Sequence of the second protein:
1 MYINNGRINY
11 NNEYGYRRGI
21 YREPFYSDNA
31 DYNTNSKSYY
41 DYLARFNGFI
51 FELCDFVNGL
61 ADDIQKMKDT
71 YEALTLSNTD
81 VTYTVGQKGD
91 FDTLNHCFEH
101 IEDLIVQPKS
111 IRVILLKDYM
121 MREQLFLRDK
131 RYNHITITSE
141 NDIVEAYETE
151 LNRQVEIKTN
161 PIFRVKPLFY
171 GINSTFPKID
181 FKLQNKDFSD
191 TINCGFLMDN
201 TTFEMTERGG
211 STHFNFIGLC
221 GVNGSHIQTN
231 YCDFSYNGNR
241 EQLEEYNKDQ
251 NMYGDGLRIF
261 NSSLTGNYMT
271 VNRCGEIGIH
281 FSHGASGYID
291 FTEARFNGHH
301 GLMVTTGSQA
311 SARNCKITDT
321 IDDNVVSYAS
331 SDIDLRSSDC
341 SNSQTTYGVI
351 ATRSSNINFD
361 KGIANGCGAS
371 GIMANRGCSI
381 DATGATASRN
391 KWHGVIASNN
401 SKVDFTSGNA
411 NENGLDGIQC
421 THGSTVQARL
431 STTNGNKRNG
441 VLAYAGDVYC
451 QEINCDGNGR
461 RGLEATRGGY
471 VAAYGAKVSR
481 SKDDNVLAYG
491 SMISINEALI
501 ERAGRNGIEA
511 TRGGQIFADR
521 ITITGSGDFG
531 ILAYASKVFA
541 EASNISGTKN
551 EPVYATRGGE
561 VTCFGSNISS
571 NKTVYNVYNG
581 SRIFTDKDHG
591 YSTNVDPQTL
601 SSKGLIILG

Sequence of the first protein:
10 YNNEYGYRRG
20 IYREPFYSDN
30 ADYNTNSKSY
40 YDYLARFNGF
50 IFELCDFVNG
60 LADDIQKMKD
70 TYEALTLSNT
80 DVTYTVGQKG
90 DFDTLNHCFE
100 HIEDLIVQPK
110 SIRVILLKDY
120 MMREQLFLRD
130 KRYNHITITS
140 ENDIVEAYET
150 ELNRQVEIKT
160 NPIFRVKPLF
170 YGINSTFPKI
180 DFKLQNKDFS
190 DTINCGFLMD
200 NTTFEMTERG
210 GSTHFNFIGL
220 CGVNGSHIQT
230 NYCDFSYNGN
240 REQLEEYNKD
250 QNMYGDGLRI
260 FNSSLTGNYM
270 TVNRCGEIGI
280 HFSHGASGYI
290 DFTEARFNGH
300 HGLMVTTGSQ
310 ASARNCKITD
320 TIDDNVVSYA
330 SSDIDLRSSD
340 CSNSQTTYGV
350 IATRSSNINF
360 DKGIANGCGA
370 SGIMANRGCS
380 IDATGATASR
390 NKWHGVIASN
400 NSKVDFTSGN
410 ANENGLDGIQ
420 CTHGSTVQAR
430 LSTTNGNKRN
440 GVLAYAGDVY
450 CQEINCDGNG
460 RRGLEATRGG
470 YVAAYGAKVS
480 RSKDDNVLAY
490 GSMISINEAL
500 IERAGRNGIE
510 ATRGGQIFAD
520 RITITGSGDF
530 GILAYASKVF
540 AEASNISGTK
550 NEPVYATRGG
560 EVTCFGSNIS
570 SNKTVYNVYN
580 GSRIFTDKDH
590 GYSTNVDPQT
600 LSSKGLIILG

These two protein chains interact to form a complex.

Residue-level contacts at the interface:
Residue R557 in the second protein contacts residue F564 in the first protein (closest heavy-atom distance 3.1 Å).
Residue A329 in the second protein is in contact with residue D334 in the first protein (closest heavy-atom distance 3.1 Å).
Residue N223 in the second protein interacts with residue T265 in the first protein (closest heavy-atom distance 3.1 Å).
Residue R467 in the second protein interacts with residue Q451 in the first protein (closest heavy-atom distance 2.5 Å).
Residue N223 in the second protein is in contact with residue Q228 in the first protein (closest heavy-atom distance 2.5 Å).
Residue N29 in the second protein interacts with residue R18 in the first protein (closest heavy-atom distance 2.9 Å).
Residue R467 in the second protein is in contact with residue Y474 in the first protein (closest heavy-atom distance 3.2 Å).
Residue G307 in the second protein is in contact with residue Q309 in the first protein (closest heavy-atom distance 3.0 Å).
Residue Y71 in the second protein is in contact with residue E72 in the first protein (closest heavy-atom distance 2.3 Å).
Residue R512 in the second protein is in contact with residue D519 in the first protein (closest heavy-atom distance 2.8 Å).
Residue N261 in the second protein interacts with residue L264 in the first protein (closest heavy-atom distance 3.2 Å).
Residue H422 in the second protein is in contact with residue Q427 in the first protein (closest heavy-atom distance 3.2 Å).
Residue N160 in the second protein is in contact with residue Y288 in the first protein (closest heavy-atom distance 3.1 Å).
Residue F46 in the second protein contacts residue N47 in the first protein (closest heavy-atom distance 3.3 Å).
Residue T306 in the second protein is in contact with residue R336 in the first protein (closest heavy-atom distance 3.1 Å).
Residue N400 in the second protein interacts with residue K402 in the first protein (closest heavy-atom distance 3.3 Å).
Residue A329 in the second protein contacts residue N358 in the first protein (closest heavy-atom distance 3.3 Å).
Residue N160 in the second protein interacts with residue N267 in the first protein (closest heavy-atom distance 3.0 Å).
Residue D31 in the second protein contacts residue R18 in the first protein (closest heavy-atom distance 2.8 Å).
Residue N200 in the second protein contacts residue E204 in the first protein (closest heavy-atom distance 3.2 Å).
Residue D447 in the second protein contacts residue Y449 in the first protein (closest heavy-atom distance 3.3 Å).
Residue N261 in the second protein contacts residue T265 in the first protein (closest heavy-atom distance 3.2 Å).
Residue L74 in the second protein interacts with residue Y71 in the first protein (closest heavy-atom distance 3.3 Å).
Residue D332 in the second protein is in contact with residue D332 in the first protein (closest heavy-atom distance 3.1 Å).
Residue T159 in the second protein interacts with residue Y288 in the first protein (closest heavy-atom distance 3.2 Å).
Residue G468 in the second protein interacts with residue Y470 in the first protein (closest heavy-atom distance 2.7 Å).
Residue Q515 in the second protein contacts residue Q515 in the first protein (closest heavy-atom distance 2.8 Å).
Residue N160 in the second protein interacts with residue D290 in the first protein (closest heavy-atom distance 2.2 Å).
Residue H422 in the second protein interacts with residue Q451 in the first protein (closest heavy-atom distance 3.3 Å).
Residue G224 in the second protein contacts residue H226 in the first protein (closest heavy-atom distance 2.9 Å).
Residue R376 in the second protein interacts with residue T383 in the first protein (closest heavy-atom distance 3.3 Å).
Residue R582 in the second protein is in contact with residue E560 in the first protein (closest heavy-atom distance 3.0 Å).
Residue N261 in the second protein is in contact with residue S263 in the first protein (closest heavy-atom distance 2.8 Å).
Residue N579 in the second protein is in contact with residue F564 in the first protein (closest heavy-atom distance 3.1 Å).
Residue H283 in the second protein interacts with residue R313 in the first protein (closest heavy-atom distance 3.3 Å).
Residue N400 in the second protein is in contact with residue T425 in the first protein (closest heavy-atom distance 2.9 Å).
Residue R376 in the second protein is in contact with residue D381 in the first protein (closest heavy-atom distance 2.8 Å).
Residue Q309 in the second protein contacts residue Q309 in the first protein (closest heavy-atom distance 2.8 Å).
Residue N261 in the second protein interacts with residue Y288 in the first protein (closest heavy-atom distance 3.3 Å).
Residue R131 in the second protein interacts with residue N133 in the first protein (closest heavy-atom distance 3.1 Å).
Residue N399 in the second protein is in contact with residue R429 in the first protein (closest heavy-atom distance 3.0 Å).
Residue H283 in the second protein interacts with residue Y288 in the first protein (closest heavy-atom distance 3.3 Å).
Residue I8 in the second protein contacts residue N58 in the first protein (closest heavy-atom distance 3.2 Å).
Residue N160 in the second protein interacts with residue F291 in the first protein (closest heavy-atom distance 3.1 Å).
Residue L600 in the second protein contacts residue Q598 in the first protein (closest heavy-atom distance 3.1 Å).
Residue R7 in the second protein is in contact with residue D62 in the first protein (closest heavy-atom distance 2.7 Å).
Residue R131 in the second protein interacts with residue H134 in the first protein (closest heavy-atom distance 3.1 Å).
Residue S354 in the second protein contacts residue N356 in the first protein (closest heavy-atom distance 3.0 Å).
Residue S330 in the second protein contacts residue D332 in the first protein (closest heavy-atom distance 3.2 Å).
Residue I105 in the second protein contacts residue V106 in the first protein (closest heavy-atom distance 3.2 Å).
Residue R512 in the second protein interacts with residue E541 in the first protein (closest heavy-atom distance 3.3 Å).
Residue A445 in the second protein interacts with residue Y449 in the first protein (closest heavy-atom distance 3.1 Å).
Residue G580 in the second protein interacts with residue F584 in the first protein (closest heavy-atom distance 3.2 Å).
Residue S602 in the second protein interacts with residue G609 in the first protein (closest heavy-atom distance 3.2 Å).
Residue T306 in the second protein is in contact with residue S311 in the first protein (closest heavy-atom distance 3.2 Å).
Residue D129 in the second protein is in contact with residue N133 in the first protein (closest heavy-atom distance 2.8 Å).
Residue N223 in the second protein interacts with residue H226 in the first protein (closest heavy-atom distance 2.9 Å).
Residue K537 in the second protein is in contact with residue F539 in the first protein (closest heavy-atom distance 3.1 Å).
Residue R376 in the second protein is in contact with residue D360 in the first protein (closest heavy-atom distance 2.6 Å).
Residue R353 in the second protein is in contact with residue D360 in the first protein (closest heavy-atom distance 3.2 Å).